These two protein chains interact to form a complex.

Contacts between the two chains:
Residue Y138 in the first protein contacts residue I4 in the second protein (closest heavy-atom distance 3.5 Å).
Residue I333 in the first protein contacts residue V34 in the second protein (closest heavy-atom distance 3.3 Å).
Residue T335 in the first protein interacts with residue V34 in the second protein (closest heavy-atom distance 3.1 Å).
Residue N334 in the first protein contacts residue P33 in the second protein (closest heavy-atom distance 3.5 Å).
Residue G278 in the first protein interacts with residue Y11 in the second protein (closest heavy-atom distance 3.6 Å).
Residue I333 in the first protein contacts residue I35 in the second protein (closest heavy-atom distance 3.4 Å).
Residue P314 in the first protein is in contact with residue Y11 in the second protein (closest heavy-atom distance 3.6 Å).
Residue N337 in the first protein interacts with residue A23 in the second protein (closest heavy-atom distance 3.5 Å).
Residue R340 in the first protein is in contact with residue R73 in the second protein (closest heavy-atom distance 3.4 Å).
Residue A341 in the first protein contacts residue I77 in the second protein (closest heavy-atom distance 3.3 Å).
Residue E272 in the first protein is in contact with residue R7 in the second protein (closest heavy-atom distance 3.4 Å).
Residue H312 in the first protein is in contact with residue S15 in the second protein (closest heavy-atom distance 3.1 Å).
Residue I333 in the first protein interacts with residue F53 in the second protein (closest heavy-atom distance 3.6 Å).
Residue D276 in the first protein contacts residue R7 in the second protein (closest heavy-atom distance 3.6 Å).
Residue Y138 in the first protein is in contact with residue L5 in the second protein (closest heavy-atom distance 3.6 Å).
Residue L274 in the first protein is in contact with residue R7 in the second protein (closest heavy-atom distance 2.5 Å).
Residue S156 in the first protein interacts with residue L18 in the second protein (closest heavy-atom distance 3.4 Å).
Residue E275 in the first protein contacts residue R7 in the second protein (closest heavy-atom distance 3.1 Å).
Residue I333 in the first protein is in contact with residue L36 in the second protein (closest heavy-atom distance 2.9 Å).
Residue A319 in the first protein contacts residue I4 in the second protein (closest heavy-atom distance 3.7 Å).
Residue L339 in the first protein interacts with residue E20 in the second protein (closest heavy-atom distance 3.3 Å).
Residue Y324 in the first protein contacts residue M1 in the second protein (closest heavy-atom distance 2.7 Å).
Residue H313 in the first protein contacts residue R13 in the second protein (closest heavy-atom distance 3.4 Å).
Residue D269 in the first protein interacts with residue A3 in the second protein (closest heavy-atom distance 3.4 Å).
Residue N338 in the first protein is in contact with residue A23 in the second protein (closest heavy-atom distance 3.2 Å).
Residue Y138 in the first protein interacts with residue M1 in the second protein (closest heavy-atom distance 3.7 Å).
Residue P314 in the first protein interacts with residue K12 in the second protein (closest heavy-atom distance 3.4 Å).
Residue Q279 in the first protein interacts with residue V14 in the second protein (closest heavy-atom distance 3.7 Å).
Residue Y331 in the first protein interacts with residue F53 in the second protein (closest heavy-atom distance 3.5 Å).
Residue T335 in the first protein contacts residue P33 in the second protein (closest heavy-atom distance 3.2 Å).
Residue N338 in the first protein interacts with residue I17 in the second protein (closest heavy-atom distance 3.3 Å).
Residue E315 in the first protein is in contact with residue A8 in the second protein (closest heavy-atom distance 3.3 Å).
Residue E277 in the first protein interacts with residue Y11 in the second protein (closest heavy-atom distance 3.2 Å).
Residue E318 in the first protein interacts with residue Y11 in the second protein (closest heavy-atom distance 2.9 Å).
Residue I160 in the first protein interacts with residue H163 in the second protein (closest heavy-atom distance 3.5 Å).
Residue E275 in the first protein is in contact with residue Y11 in the second protein (closest heavy-atom distance 3.6 Å).
Residue A242 in the first protein contacts residue R164 in the second protein (closest heavy-atom distance 3.1 Å).
Residue N338 in the first protein is in contact with residue E22 in the second protein (closest heavy-atom distance 3.5 Å).
Residue Y142 in the first protein interacts with residue R13 in the second protein (closest heavy-atom distance 3.5 Å).
Residue T335 in the first protein interacts with residue Q56 in the second protein (closest heavy-atom distance 3.2 Å).
Residue T335 in the first protein is in contact with residue L36 in the second protein (closest heavy-atom distance 3.7 Å).
Residue E277 in the first protein contacts residue K10 in the second protein (closest heavy-atom distance 3.5 Å).
Residue H346 in the first protein is in contact with residue C19 in the second protein (closest heavy-atom distance 3.5 Å).
Residue T310 in the first protein contacts residue V14 in the second protein (closest heavy-atom distance 3.7 Å).
Residue Y166 in the first protein interacts with residue H163 in the second protein (closest heavy-atom distance 3.3 Å).
Residue R340 in the first protein interacts with residue P74 in the second protein (closest heavy-atom distance 2.5 Å).
Residue H312 in the first protein contacts residue V14 in the second protein (closest heavy-atom distance 3.5 Å).
Residue R342 in the first protein contacts residue I77 in the second protein (closest heavy-atom distance 3.7 Å).
Residue D276 in the first protein interacts with residue Y11 in the second protein (closest heavy-atom distance 3.6 Å).
Residue D276 in the first protein interacts with residue K10 in the second protein (closest heavy-atom distance 3.4 Å).
Residue N338 in the first protein is in contact with residue R73 in the second protein (closest heavy-atom distance 2.8 Å).
Residue R340 in the first protein interacts with residue A75 in the second protein (closest heavy-atom distance 3.2 Å).
Residue T141 in the first protein is in contact with residue L5 in the second protein (closest heavy-atom distance 3.6 Å).
Residue N338 in the first protein interacts with residue G21 in the second protein (closest heavy-atom distance 3.6 Å).
Residue Y331 in the first protein interacts with residue P38 in the second protein (closest heavy-atom distance 3.1 Å).
Residue E277 in the first protein contacts residue K12 in the second protein (closest heavy-atom distance 2.9 Å).
Residue V332 in the first protein contacts residue L36 in the second protein (closest heavy-atom distance 3.5 Å).
Residue E145 in the first protein interacts with residue I35 in the second protein (closest heavy-atom distance 3.5 Å).
Residue N337 in the first protein is in contact with residue R120 in the second protein (closest heavy-atom distance 3.2 Å).
Residue N334 in the first protein contacts residue I35 in the second protein (closest heavy-atom distance 3.4 Å).

Sequence of the second protein:
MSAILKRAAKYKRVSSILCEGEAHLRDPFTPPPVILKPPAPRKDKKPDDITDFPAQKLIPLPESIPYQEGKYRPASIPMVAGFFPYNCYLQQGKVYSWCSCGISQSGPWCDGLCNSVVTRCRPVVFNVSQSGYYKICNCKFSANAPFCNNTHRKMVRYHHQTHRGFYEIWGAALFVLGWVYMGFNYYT

Sequence of the first protein:
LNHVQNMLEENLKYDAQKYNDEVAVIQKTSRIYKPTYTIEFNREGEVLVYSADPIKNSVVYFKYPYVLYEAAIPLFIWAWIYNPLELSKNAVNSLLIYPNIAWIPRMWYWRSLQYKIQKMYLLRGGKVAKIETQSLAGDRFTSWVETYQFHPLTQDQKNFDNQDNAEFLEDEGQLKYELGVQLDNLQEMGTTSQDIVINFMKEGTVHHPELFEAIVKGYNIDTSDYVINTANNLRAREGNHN